The following describes two proteins that form a bound complex.

Sequence of protein 2:
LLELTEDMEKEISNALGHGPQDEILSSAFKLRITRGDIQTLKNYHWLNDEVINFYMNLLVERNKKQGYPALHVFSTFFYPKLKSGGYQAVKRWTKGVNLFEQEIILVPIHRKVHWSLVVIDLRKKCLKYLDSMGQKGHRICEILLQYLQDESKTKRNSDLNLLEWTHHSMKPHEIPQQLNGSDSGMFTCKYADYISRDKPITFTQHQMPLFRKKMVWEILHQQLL

Residue-level contacts at the interface:
Residue N50 in protein 2 is in contact with residue K171 in protein 1 (closest heavy-atom distance 4.8 Å).
Residue H52 in protein 2 interacts with residue Y170 in protein 1 (closest heavy-atom distance 3.4 Å).
Residue Y51 in protein 2 interacts with residue Y170 in protein 1 (closest heavy-atom distance 3.5 Å).
Residue H52 in protein 2 interacts with residue V172 in protein 1 (closest heavy-atom distance 3.1 Å).
Residue H52 in protein 2 interacts with residue K171 in protein 1 (closest heavy-atom distance 4.1 Å).
Residue K49 in protein 2 is in contact with residue V172 in protein 1 (closest heavy-atom distance 3.1 Å).
Residue K49 in protein 2 is in contact with residue K171 in protein 1 (closest heavy-atom distance 3.7 Å).
Residue N50 in protein 2 interacts with residue Y170 in protein 1 (closest heavy-atom distance 4.3 Å).

Sequence of protein 1:
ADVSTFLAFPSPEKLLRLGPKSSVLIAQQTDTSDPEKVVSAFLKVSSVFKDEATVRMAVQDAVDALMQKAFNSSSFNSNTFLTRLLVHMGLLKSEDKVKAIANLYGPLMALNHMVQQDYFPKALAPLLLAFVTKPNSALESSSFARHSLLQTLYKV